Sequence of chain B:
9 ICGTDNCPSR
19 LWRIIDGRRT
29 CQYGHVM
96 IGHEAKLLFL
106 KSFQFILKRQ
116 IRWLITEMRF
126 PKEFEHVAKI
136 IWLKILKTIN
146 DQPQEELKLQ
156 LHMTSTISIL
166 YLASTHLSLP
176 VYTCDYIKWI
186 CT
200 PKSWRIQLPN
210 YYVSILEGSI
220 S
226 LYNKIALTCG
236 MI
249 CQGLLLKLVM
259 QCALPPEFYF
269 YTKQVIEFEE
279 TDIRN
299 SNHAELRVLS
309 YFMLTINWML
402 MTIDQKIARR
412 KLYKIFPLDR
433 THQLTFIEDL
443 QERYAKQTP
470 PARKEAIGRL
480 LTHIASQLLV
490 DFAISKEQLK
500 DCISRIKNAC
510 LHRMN

This data describes a binding interaction between two proteins.

Interface contacts:
Residue V489 in chain B contacts residue A6 in chain A (closest heavy-atom distance 4.8 Å).

Sequence of chain A:
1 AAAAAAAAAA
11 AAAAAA